Sequence of the second protein:
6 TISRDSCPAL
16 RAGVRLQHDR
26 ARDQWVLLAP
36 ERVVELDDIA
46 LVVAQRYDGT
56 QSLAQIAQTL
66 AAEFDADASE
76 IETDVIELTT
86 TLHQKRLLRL

Sequence of the first protein:
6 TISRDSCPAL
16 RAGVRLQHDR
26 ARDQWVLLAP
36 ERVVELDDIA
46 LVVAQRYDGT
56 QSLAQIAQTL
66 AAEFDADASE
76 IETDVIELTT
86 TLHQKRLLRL

These two protein chains interact to form a complex.

Contacts between the two chains:
Residue P13 in the first protein is in contact with residue R94 in the second protein (closest heavy-atom distance 3.4 Å).
Residue E77 in the first protein interacts with residue R9 in the second protein (closest heavy-atom distance 2.8 Å).
Residue S11 in the first protein interacts with residue S57 in the second protein (closest heavy-atom distance 3.1 Å).
Residue Q89 in the first protein contacts residue R91 in the second protein (closest heavy-atom distance 3.5 Å).
Residue L32 in the first protein is in contact with residue V38 in the second protein (closest heavy-atom distance 3.5 Å).
Residue R16 in the first protein is in contact with residue L93 in the second protein (closest heavy-atom distance 3.4 Å).
Residue W30 in the first protein is in contact with residue L46 in the second protein (closest heavy-atom distance 3.5 Å).
Residue L58 in the first protein interacts with residue S11 in the second protein (closest heavy-atom distance 2.9 Å).
Residue E36 in the first protein interacts with residue E36 in the second protein (closest heavy-atom distance 3.2 Å).
Residue V39 in the first protein contacts residue L32 in the second protein (closest heavy-atom distance 2.9 Å).
Residue R94 in the first protein interacts with residue P13 in the second protein (closest heavy-atom distance 3.4 Å).
Residue C12 in the first protein is in contact with residue Q56 in the second protein (closest heavy-atom distance 3.3 Å).
Residue A34 in the first protein is in contact with residue R37 in the second protein (closest heavy-atom distance 2.9 Å).
Residue L32 in the first protein interacts with residue L41 in the second protein (closest heavy-atom distance 3.5 Å).
Residue T55 in the first protein contacts residue C12 in the second protein (closest heavy-atom distance 3.2 Å).
Residue G54 in the first protein interacts with residue C12 in the second protein (closest heavy-atom distance 3.5 Å).
Residue R9 in the first protein contacts residue L58 in the second protein (closest heavy-atom distance 3.3 Å).
Residue R37 in the first protein interacts with residue A34 in the second protein (closest heavy-atom distance 2.9 Å).
Residue P13 in the first protein interacts with residue G54 in the second protein (closest heavy-atom distance 2.9 Å).
Residue G54 in the first protein interacts with residue P13 in the second protein (closest heavy-atom distance 2.9 Å).
Residue L41 in the first protein interacts with residue W30 in the second protein (closest heavy-atom distance 3.0 Å).
Residue L58 in the first protein contacts residue S8 in the second protein (closest heavy-atom distance 3.3 Å).
Residue S57 in the first protein contacts residue S11 in the second protein (closest heavy-atom distance 3.1 Å).
Residue R37 in the first protein is in contact with residue L33 in the second protein (closest heavy-atom distance 3.5 Å).
Residue L32 in the first protein contacts residue V39 in the second protein (closest heavy-atom distance 2.9 Å).
Residue A14 in the first protein is in contact with residue L93 in the second protein (closest heavy-atom distance 3.4 Å).
Residue R9 in the first protein interacts with residue A59 in the second protein (closest heavy-atom distance 2.9 Å).
Residue R9 in the first protein interacts with residue S57 in the second protein (closest heavy-atom distance 3.5 Å).
Residue D53 in the first protein is in contact with residue P13 in the second protein (closest heavy-atom distance 3.5 Å).
Residue R16 in the first protein contacts residue L92 in the second protein (closest heavy-atom distance 3.0 Å).
Residue Y52 in the first protein is in contact with residue P13 in the second protein (closest heavy-atom distance 3.5 Å).
Residue L46 in the first protein contacts residue W30 in the second protein (closest heavy-atom distance 3.5 Å).
Residue L93 in the first protein is in contact with residue R16 in the second protein (closest heavy-atom distance 3.4 Å).
Residue R16 in the first protein interacts with residue R91 in the second protein (closest heavy-atom distance 3.2 Å).
Residue R94 in the first protein interacts with residue A14 in the second protein (closest heavy-atom distance 2.8 Å).
Residue P13 in the first protein contacts residue Y52 in the second protein (closest heavy-atom distance 3.5 Å).
Residue R91 in the first protein contacts residue R16 in the second protein (closest heavy-atom distance 3.2 Å).
Residue C12 in the first protein contacts residue G54 in the second protein (closest heavy-atom distance 3.5 Å).
Residue W30 in the first protein contacts residue L41 in the second protein (closest heavy-atom distance 3.0 Å).
Residue V31 in the first protein interacts with residue V39 in the second protein (closest heavy-atom distance 3.2 Å).
Residue P13 in the first protein interacts with residue D53 in the second protein (closest heavy-atom distance 3.5 Å).
Residue A34 in the first protein contacts residue E36 in the second protein (closest heavy-atom distance 3.2 Å).
Residue L33 in the first protein contacts residue R37 in the second protein (closest heavy-atom distance 3.5 Å).
Residue C12 in the first protein is in contact with residue T55 in the second protein (closest heavy-atom distance 3.2 Å).
Residue R37 in the first protein interacts with residue R37 in the second protein (closest heavy-atom distance 3.5 Å).
Residue V39 in the first protein contacts residue V31 in the second protein (closest heavy-atom distance 3.2 Å).
Residue L58 in the first protein contacts residue R9 in the second protein (closest heavy-atom distance 3.3 Å).
Residue S8 in the first protein is in contact with residue L58 in the second protein (closest heavy-atom distance 3.3 Å).
Residue L92 in the first protein is in contact with residue R16 in the second protein (closest heavy-atom distance 3.0 Å).
Residue L41 in the first protein is in contact with residue L32 in the second protein (closest heavy-atom distance 3.5 Å).
Residue S57 in the first protein contacts residue R9 in the second protein (closest heavy-atom distance 3.5 Å).
Residue L93 in the first protein interacts with residue A14 in the second protein (closest heavy-atom distance 3.4 Å).
Residue E36 in the first protein is in contact with residue A34 in the second protein (closest heavy-atom distance 3.2 Å).
Residue R9 in the first protein interacts with residue E77 in the second protein (closest heavy-atom distance 2.8 Å).
Residue A34 in the first protein is in contact with residue L92 in the second protein (closest heavy-atom distance 3.5 Å).
Residue Q56 in the first protein interacts with residue C12 in the second protein (closest heavy-atom distance 3.3 Å).
Residue A59 in the first protein contacts residue R9 in the second protein (closest heavy-atom distance 2.9 Å).
Residue S11 in the first protein interacts with residue L58 in the second protein (closest heavy-atom distance 2.9 Å).
Residue A14 in the first protein contacts residue R94 in the second protein (closest heavy-atom distance 2.8 Å).
Residue R91 in the first protein interacts with residue Q89 in the second protein (closest heavy-atom distance 3.5 Å).